Sequence of protein 2:
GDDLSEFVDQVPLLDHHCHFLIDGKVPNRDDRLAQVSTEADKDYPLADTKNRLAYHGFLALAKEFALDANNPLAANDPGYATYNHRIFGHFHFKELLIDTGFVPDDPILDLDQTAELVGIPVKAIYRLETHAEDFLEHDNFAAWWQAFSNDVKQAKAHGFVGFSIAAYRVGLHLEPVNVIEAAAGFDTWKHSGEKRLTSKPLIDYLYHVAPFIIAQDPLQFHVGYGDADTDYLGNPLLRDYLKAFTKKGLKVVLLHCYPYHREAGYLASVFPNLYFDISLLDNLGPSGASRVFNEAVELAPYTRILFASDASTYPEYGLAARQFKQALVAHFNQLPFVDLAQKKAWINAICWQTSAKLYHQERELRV

These two protein chains interact to form a complex.

Sequence of protein 1:
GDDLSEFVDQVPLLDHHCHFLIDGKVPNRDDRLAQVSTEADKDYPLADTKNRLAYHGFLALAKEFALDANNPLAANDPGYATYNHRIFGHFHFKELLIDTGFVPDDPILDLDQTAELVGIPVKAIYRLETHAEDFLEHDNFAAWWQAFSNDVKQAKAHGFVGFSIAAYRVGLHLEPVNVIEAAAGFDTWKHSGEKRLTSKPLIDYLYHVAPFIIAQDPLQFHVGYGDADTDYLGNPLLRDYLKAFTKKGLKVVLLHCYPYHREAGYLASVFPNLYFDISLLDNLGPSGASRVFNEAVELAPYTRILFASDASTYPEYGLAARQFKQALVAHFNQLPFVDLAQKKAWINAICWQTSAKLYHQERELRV

Contacts between the two chains:
Residue F346 in protein 2 is in contact with residue H57 in protein 1 (closest heavy-atom distance 3.8 Å).
Residue E306 in protein 2 is in contact with residue R299 in protein 1 (closest heavy-atom distance 2.9 Å).
Residue S277 in protein 2 interacts with residue Y45 in protein 1 (closest heavy-atom distance 3.4 Å).
Residue F346 in protein 2 contacts residue Q332 in protein 1 (closest heavy-atom distance 3.8 Å).
Residue E306 in protein 2 interacts with residue Y266 in protein 1 (closest heavy-atom distance 2.6 Å).
Residue P309 in protein 2 is in contact with residue Y45 in protein 1 (closest heavy-atom distance 3.3 Å).
Residue R270 in protein 2 contacts residue R299 in protein 1 (closest heavy-atom distance 3.7 Å).
Residue E306 in protein 2 contacts residue G296 in protein 1 (closest heavy-atom distance 3.9 Å).
Residue F279 in protein 2 is in contact with residue Y45 in protein 1 (closest heavy-atom distance 3.3 Å).
Residue R270 in protein 2 is in contact with residue V300 in protein 1 (closest heavy-atom distance 3.8 Å).
Residue A308 in protein 2 contacts residue R53 in protein 1 (closest heavy-atom distance 4.0 Å).
Residue Q351 in protein 2 is in contact with residue H57 in protein 1 (closest heavy-atom distance 3.7 Å).
Residue A276 in protein 2 is in contact with residue Y45 in protein 1 (closest heavy-atom distance 2.7 Å).
Residue F346 in protein 2 contacts residue G58 in protein 1 (closest heavy-atom distance 3.6 Å).
Residue W355 in protein 2 contacts residue H57 in protein 1 (closest heavy-atom distance 3.8 Å).
Residue R312 in protein 2 interacts with residue D49 in protein 1 (closest heavy-atom distance 2.7 Å).
Residue F346 in protein 2 interacts with residue L328 in protein 1 (closest heavy-atom distance 3.7 Å).
Residue R270 in protein 2 interacts with residue E303 in protein 1 (closest heavy-atom distance 2.9 Å).
Residue V278 in protein 2 is in contact with residue A234 in protein 1 (closest heavy-atom distance 3.9 Å).
Residue L307 in protein 2 interacts with residue R53 in protein 1 (closest heavy-atom distance 2.8 Å).
Residue F279 in protein 2 interacts with residue A234 in protein 1 (closest heavy-atom distance 4.0 Å).
Residue V278 in protein 2 is in contact with residue Y45 in protein 1 (closest heavy-atom distance 3.6 Å).
Residue Y239 in protein 2 is in contact with residue Y239 in protein 1 (closest heavy-atom distance 3.8 Å).
Residue S277 in protein 2 is in contact with residue A41 in protein 1 (closest heavy-atom distance 3.4 Å).
Residue R247 in protein 2 interacts with residue T236 in protein 1 (closest heavy-atom distance 3.6 Å).
Residue R247 in protein 2 interacts with residue D237 in protein 1 (closest heavy-atom distance 3.6 Å).
Residue N242 in protein 2 contacts residue Y239 in protein 1 (closest heavy-atom distance 3.8 Å).
Residue W355 in protein 2 interacts with residue N52 in protein 1 (closest heavy-atom distance 2.9 Å).
Residue P280 in protein 2 interacts with residue Y45 in protein 1 (closest heavy-atom distance 4.0 Å).
Residue S277 in protein 2 is in contact with residue R53 in protein 1 (closest heavy-atom distance 3.9 Å).
Residue E306 in protein 2 is in contact with residue G293 in protein 1 (closest heavy-atom distance 3.2 Å).
Residue R247 in protein 2 interacts with residue A234 in protein 1 (closest heavy-atom distance 3.0 Å).
Residue Y274 in protein 2 contacts residue G232 in protein 1 (closest heavy-atom distance 2.8 Å).
Residue R270 in protein 2 interacts with residue Y266 in protein 1 (closest heavy-atom distance 3.5 Å).
Residue N302 in protein 2 is in contact with residue R299 in protein 1 (closest heavy-atom distance 3.6 Å).
Residue L307 in protein 2 contacts residue L292 in protein 1 (closest heavy-atom distance 3.7 Å).
Residue R247 in protein 2 contacts residue D235 in protein 1 (closest heavy-atom distance 3.3 Å).
Residue R312 in protein 2 interacts with residue Y45 in protein 1 (closest heavy-atom distance 3.4 Å).
Residue Y274 in protein 2 interacts with residue D233 in protein 1 (closest heavy-atom distance 3.1 Å).
Residue L244 in protein 2 contacts residue Y239 in protein 1 (closest heavy-atom distance 3.9 Å).
Residue Y310 in protein 2 is in contact with residue N52 in protein 1 (closest heavy-atom distance 3.0 Å).
Residue L344 in protein 2 contacts residue L54 in protein 1 (closest heavy-atom distance 3.7 Å).
Residue P309 in protein 2 is in contact with residue D49 in protein 1 (closest heavy-atom distance 3.5 Å).
Residue L307 in protein 2 interacts with residue Y231 in protein 1 (closest heavy-atom distance 3.7 Å).
Residue S277 in protein 2 contacts residue T39 in protein 1 (closest heavy-atom distance 3.6 Å).
Residue L307 in protein 2 is in contact with residue G293 in protein 1 (closest heavy-atom distance 3.7 Å).
Residue V347 in protein 2 is in contact with residue H57 in protein 1 (closest heavy-atom distance 3.7 Å).
Residue F346 in protein 2 contacts residue A61 in protein 1 (closest heavy-atom distance 3.8 Å).
Residue Y274 in protein 2 is in contact with residue Y231 in protein 1 (closest heavy-atom distance 3.8 Å).
Residue E306 in protein 2 contacts residue S295 in protein 1 (closest heavy-atom distance 4.0 Å).
Residue L307 in protein 2 interacts with residue Y266 in protein 1 (closest heavy-atom distance 3.7 Å).
Residue P309 in protein 2 interacts with residue N52 in protein 1 (closest heavy-atom distance 3.5 Å).
Residue L245 in protein 2 contacts residue Y239 in protein 1 (closest heavy-atom distance 3.9 Å).
Residue V278 in protein 2 interacts with residue A41 in protein 1 (closest heavy-atom distance 4.0 Å).
Residue L244 in protein 2 interacts with residue Y268 in protein 1 (closest heavy-atom distance 4.1 Å).
Residue F346 in protein 2 contacts residue L54 in protein 1 (closest heavy-atom distance 4.0 Å).
Residue P345 in protein 2 is in contact with residue L54 in protein 1 (closest heavy-atom distance 3.7 Å).
Residue P309 in protein 2 contacts residue R53 in protein 1 (closest heavy-atom distance 3.6 Å).
Residue T311 in protein 2 contacts residue N52 in protein 1 (closest heavy-atom distance 3.5 Å).
Residue R270 in protein 2 contacts residue H269 in protein 1 (closest heavy-atom distance 3.8 Å).